This data describes a binding interaction between two proteins.

Interface contacts:
Residue G179 in chain A is in contact with residue Y100 in chain B (closest heavy-atom distance 3.5 Å).
Residue I105 in chain A is in contact with residue Y100 in chain B (closest heavy-atom distance 3.6 Å).
Residue D73 in chain A is in contact with residue G179 in chain B (closest heavy-atom distance 3.4 Å).
Residue I89 in chain A interacts with residue E86 in chain B (closest heavy-atom distance 3.7 Å).
Residue H88 in chain A contacts residue L87 in chain B (closest heavy-atom distance 3.5 Å).
Residue I180 in chain A contacts residue D73 in chain B (closest heavy-atom distance 3.8 Å).
Residue I89 in chain A interacts with residue L87 in chain B (closest heavy-atom distance 2.8 Å).
Residue Y82 in chain A interacts with residue A94 in chain B (closest heavy-atom distance 3.6 Å).
Residue P181 in chain A contacts residue E63 in chain B (closest heavy-atom distance 3.6 Å).
Residue T111 in chain A is in contact with residue F182 in chain B (closest heavy-atom distance 3.5 Å).
Residue S183 in chain A contacts residue E63 in chain B (closest heavy-atom distance 3.3 Å).
Residue K95 in chain A interacts with residue Y82 in chain B (closest heavy-atom distance 3.8 Å).
Residue H88 in chain A contacts residue N90 in chain B (closest heavy-atom distance 3.0 Å).
Residue E65 in chain A is in contact with residue G179 in chain B (closest heavy-atom distance 2.6 Å).
Residue E63 in chain A interacts with residue S183 in chain B (closest heavy-atom distance 3.5 Å).
Residue G179 in chain A interacts with residue D73 in chain B (closest heavy-atom distance 3.3 Å).
Residue F182 in chain A contacts residue T111 in chain B (closest heavy-atom distance 3.5 Å).
Residue A94 in chain A interacts with residue Y82 in chain B (closest heavy-atom distance 3.8 Å).
Residue G179 in chain A contacts residue I75 in chain B (closest heavy-atom distance 3.7 Å).
Residue T111 in chain A contacts residue T111 in chain B (closest heavy-atom distance 3.8 Å).
Residue E65 in chain A interacts with residue P181 in chain B (closest heavy-atom distance 3.5 Å).
Residue Q119 in chain A interacts with residue L118 in chain B (closest heavy-atom distance 3.7 Å).
Residue L87 in chain A contacts residue H88 in chain B (closest heavy-atom distance 3.7 Å).
Residue Y82 in chain A interacts with residue I98 in chain B (closest heavy-atom distance 3.5 Å).
Residue A108 in chain A interacts with residue F182 in chain B (closest heavy-atom distance 3.8 Å).
Residue Y100 in chain A is in contact with residue I105 in chain B (closest heavy-atom distance 3.6 Å).
Residue N91 in chain A interacts with residue D85 in chain B (closest heavy-atom distance 3.1 Å).
Residue E177 in chain A contacts residue I75 in chain B (closest heavy-atom distance 3.8 Å).
Residue D85 in chain A contacts residue N91 in chain B (closest heavy-atom distance 2.8 Å).
Residue S183 in chain A interacts with residue Y58 in chain B (closest heavy-atom distance 3.4 Å).
Residue N90 in chain A is in contact with residue H88 in chain B (closest heavy-atom distance 3.1 Å).
Residue H88 in chain A interacts with residue I89 in chain B (closest heavy-atom distance 3.8 Å).
Residue F62 in chain A interacts with residue F182 in chain B (closest heavy-atom distance 3.3 Å).
Residue N90 in chain A is in contact with residue E86 in chain B (closest heavy-atom distance 3.1 Å).
Residue Y100 in chain A interacts with residue G179 in chain B (closest heavy-atom distance 3.4 Å).
Residue H88 in chain A contacts residue H88 in chain B (closest heavy-atom distance 3.4 Å).
Residue D85 in chain A is in contact with residue N90 in chain B (closest heavy-atom distance 3.5 Å).
Residue E63 in chain A is in contact with residue P181 in chain B (closest heavy-atom distance 3.6 Å).
Residue D73 in chain A contacts residue I180 in chain B (closest heavy-atom distance 3.8 Å).
Residue F62 in chain A interacts with residue S183 in chain B (closest heavy-atom distance 3.0 Å).
Residue I75 in chain A interacts with residue E177 in chain B (closest heavy-atom distance 3.8 Å).
Residue A107 in chain A is in contact with residue F182 in chain B (closest heavy-atom distance 3.7 Å).
Residue F182 in chain A contacts residue F62 in chain B (closest heavy-atom distance 3.3 Å).
Residue S183 in chain A is in contact with residue F62 in chain B (closest heavy-atom distance 3.0 Å).
Residue A94 in chain A interacts with residue D85 in chain B (closest heavy-atom distance 3.7 Å).
Residue L118 in chain A interacts with residue Q119 in chain B (closest heavy-atom distance 3.7 Å).
Residue P181 in chain A contacts residue E65 in chain B (closest heavy-atom distance 3.5 Å).
Residue Y82 in chain A is in contact with residue K95 in chain B (closest heavy-atom distance 3.6 Å).
Residue I75 in chain A is in contact with residue I105 in chain B (closest heavy-atom distance 3.8 Å).
Residue L87 in chain A interacts with residue I89 in chain B (closest heavy-atom distance 2.9 Å).
Residue F182 in chain A contacts residue A107 in chain B (closest heavy-atom distance 3.6 Å).
Residue F182 in chain A interacts with residue A108 in chain B (closest heavy-atom distance 3.8 Å).
Residue I98 in chain A contacts residue Y82 in chain B (closest heavy-atom distance 3.7 Å).
Residue P181 in chain A interacts with residue F62 in chain B (closest heavy-atom distance 3.2 Å).
Residue L87 in chain A interacts with residue L87 in chain B (closest heavy-atom distance 3.0 Å).
Residue E86 in chain A contacts residue N90 in chain B (closest heavy-atom distance 3.2 Å).
Residue Y58 in chain A interacts with residue S183 in chain B (closest heavy-atom distance 3.3 Å).
Residue I112 in chain A contacts residue T111 in chain B (closest heavy-atom distance 3.8 Å).
Residue E86 in chain A is in contact with residue I89 in chain B (closest heavy-atom distance 3.6 Å).
Residue F62 in chain A contacts residue P181 in chain B (closest heavy-atom distance 3.3 Å).

Sequence of chain B:
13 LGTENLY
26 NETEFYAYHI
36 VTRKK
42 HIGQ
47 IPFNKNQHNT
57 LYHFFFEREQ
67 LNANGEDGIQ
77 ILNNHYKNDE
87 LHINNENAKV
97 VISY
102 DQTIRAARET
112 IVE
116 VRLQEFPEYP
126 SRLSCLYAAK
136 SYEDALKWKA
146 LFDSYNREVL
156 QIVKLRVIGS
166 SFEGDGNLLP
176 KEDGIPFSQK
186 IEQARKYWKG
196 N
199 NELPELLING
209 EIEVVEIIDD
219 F

Sequence of chain A:
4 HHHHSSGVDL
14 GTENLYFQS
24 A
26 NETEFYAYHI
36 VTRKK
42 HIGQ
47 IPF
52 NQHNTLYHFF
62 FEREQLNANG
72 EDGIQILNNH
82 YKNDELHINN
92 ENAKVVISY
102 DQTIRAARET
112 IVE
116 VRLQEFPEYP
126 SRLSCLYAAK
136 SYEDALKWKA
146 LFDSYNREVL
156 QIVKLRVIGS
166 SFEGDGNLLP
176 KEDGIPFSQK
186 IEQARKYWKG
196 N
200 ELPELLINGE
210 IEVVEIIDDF